Interface contacts:
Residue Q282 in chain B contacts residue R107 in chain A (closest heavy-atom distance 2.7 Å).
Residue K307 in chain B interacts with residue D197 in chain A (closest heavy-atom distance 2.7 Å).
Residue Q282 in chain B is in contact with residue S106 in chain A (closest heavy-atom distance 3.6 Å).
Residue K326 in chain B interacts with residue S136 in chain A (closest heavy-atom distance 3.2 Å).
Residue E152 in chain B interacts with residue D112 in chain A (closest heavy-atom distance 3.6 Å).
Residue G210 in chain B interacts with residue R107 in chain A (closest heavy-atom distance 3.4 Å).
Residue V100 in chain B is in contact with residue I140 in chain A (closest heavy-atom distance 3.3 Å).
Residue R289 in chain B is in contact with residue V56 in chain A (closest heavy-atom distance 3.5 Å).
Residue N316 in chain B interacts with residue I198 in chain A (closest heavy-atom distance 3.4 Å).
Residue K324 in chain B is in contact with residue I58 in chain A (closest heavy-atom distance 3.7 Å).
Residue W284 in chain B is in contact with residue E109 in chain A (closest heavy-atom distance 3.4 Å).
Residue D103 in chain B interacts with residue I140 in chain A (closest heavy-atom distance 2.7 Å).
Residue N68 in chain B is in contact with residue F192 in chain A (closest heavy-atom distance 3.6 Å).
Residue L70 in chain B contacts residue R142 in chain A (closest heavy-atom distance 2.8 Å).
Residue T209 in chain B contacts residue R107 in chain A (closest heavy-atom distance 3.6 Å).
Residue I306 in chain B is in contact with residue G194 in chain A (closest heavy-atom distance 3.5 Å).
Residue K326 in chain B contacts residue N150 in chain A (closest heavy-atom distance 2.5 Å).
Residue D103 in chain B contacts residue F139 in chain A (closest heavy-atom distance 3.5 Å).
Residue K326 in chain B interacts with residue V148 in chain A (closest heavy-atom distance 3.3 Å).
Residue M288 in chain B is in contact with residue R107 in chain A (closest heavy-atom distance 3.4 Å).
Residue S156 in chain B contacts residue K102 in chain A (closest heavy-atom distance 3.5 Å).
Residue S156 in chain B contacts residue Y116 in chain A (closest heavy-atom distance 3.7 Å).
Residue E107 in chain B interacts with residue R142 in chain A (closest heavy-atom distance 2.7 Å).
Residue N304 in chain B contacts residue G194 in chain A (closest heavy-atom distance 2.8 Å).
Residue K324 in chain B is in contact with residue E54 in chain A (closest heavy-atom distance 2.8 Å).
Residue S283 in chain B is in contact with residue R107 in chain A (closest heavy-atom distance 3.4 Å).
Residue G153 in chain B contacts residue D112 in chain A (closest heavy-atom distance 3.3 Å).
Residue K324 in chain B contacts residue V56 in chain A (closest heavy-atom distance 3.3 Å).
Residue N304 in chain B contacts residue D197 in chain A (closest heavy-atom distance 3.5 Å).
Residue H211 in chain B contacts residue E109 in chain A (closest heavy-atom distance 3.2 Å).
Residue S283 in chain B is in contact with residue V104 in chain A (closest heavy-atom distance 3.4 Å).
Residue E107 in chain B contacts residue I140 in chain A (closest heavy-atom distance 3.0 Å).
Residue F319 in chain B contacts residue L141 in chain A (closest heavy-atom distance 3.6 Å).
Residue K326 in chain B interacts with residue S70 in chain A (closest heavy-atom distance 3.1 Å).
Residue S283 in chain B contacts residue I105 in chain A (closest heavy-atom distance 3.3 Å).
Residue G101 in chain B contacts residue N182 in chain A (closest heavy-atom distance 3.0 Å).
Residue T71 in chain B is in contact with residue F192 in chain A (closest heavy-atom distance 3.5 Å).
Residue K307 in chain B interacts with residue S201 in chain A (closest heavy-atom distance 3.4 Å).
Residue E323 in chain B is in contact with residue S72 in chain A (closest heavy-atom distance 2.8 Å).
Residue Y325 in chain B is in contact with residue V56 in chain A (closest heavy-atom distance 3.6 Å).
Residue E107 in chain B interacts with residue F195 in chain A (closest heavy-atom distance 3.3 Å).
Residue Y63 in chain B contacts residue R142 in chain A (closest heavy-atom distance 3.2 Å).
Residue D103 in chain B is in contact with residue N182 in chain A (closest heavy-atom distance 2.9 Å).
Residue E107 in chain B interacts with residue L141 in chain A (closest heavy-atom distance 3.6 Å).
Residue D163 in chain B contacts residue R107 in chain A (closest heavy-atom distance 2.8 Å).
Residue E323 in chain B interacts with residue S70 in chain A (closest heavy-atom distance 3.2 Å).
Residue N106 in chain B interacts with residue L141 in chain A (closest heavy-atom distance 3.5 Å).
Residue N68 in chain B contacts residue R142 in chain A (closest heavy-atom distance 2.9 Å).
Residue E323 in chain B contacts residue V148 in chain A (closest heavy-atom distance 3.6 Å).
Residue W284 in chain B interacts with residue R107 in chain A (closest heavy-atom distance 3.1 Å).
Residue W284 in chain B is in contact with residue I105 in chain A (closest heavy-atom distance 2.7 Å).
Residue V242 in chain B contacts residue R107 in chain A (closest heavy-atom distance 3.5 Å).
Residue F109 in chain B interacts with residue F195 in chain A (closest heavy-atom distance 3.7 Å).
Residue E152 in chain B contacts residue N110 in chain A (closest heavy-atom distance 3.2 Å).
Residue N102 in chain B contacts residue N182 in chain A (closest heavy-atom distance 2.6 Å).
Residue H211 in chain B is in contact with residue R107 in chain A (closest heavy-atom distance 2.3 Å).
Residue W284 in chain B is in contact with residue P111 in chain A (closest heavy-atom distance 3.5 Å).
Residue D328 in chain B contacts residue V104 in chain A (closest heavy-atom distance 3.5 Å).
Residue Y105 in chain B is in contact with residue F139 in chain A (closest heavy-atom distance 3.4 Å).
Residue K324 in chain B is in contact with residue S70 in chain A (closest heavy-atom distance 2.8 Å).

Sequence of chain A:
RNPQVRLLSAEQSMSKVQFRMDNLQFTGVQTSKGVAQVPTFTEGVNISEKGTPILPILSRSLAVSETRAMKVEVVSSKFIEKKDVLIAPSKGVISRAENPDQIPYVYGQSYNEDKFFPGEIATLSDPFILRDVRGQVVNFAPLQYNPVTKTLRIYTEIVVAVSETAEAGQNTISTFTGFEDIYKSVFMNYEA

Sequence of chain B:
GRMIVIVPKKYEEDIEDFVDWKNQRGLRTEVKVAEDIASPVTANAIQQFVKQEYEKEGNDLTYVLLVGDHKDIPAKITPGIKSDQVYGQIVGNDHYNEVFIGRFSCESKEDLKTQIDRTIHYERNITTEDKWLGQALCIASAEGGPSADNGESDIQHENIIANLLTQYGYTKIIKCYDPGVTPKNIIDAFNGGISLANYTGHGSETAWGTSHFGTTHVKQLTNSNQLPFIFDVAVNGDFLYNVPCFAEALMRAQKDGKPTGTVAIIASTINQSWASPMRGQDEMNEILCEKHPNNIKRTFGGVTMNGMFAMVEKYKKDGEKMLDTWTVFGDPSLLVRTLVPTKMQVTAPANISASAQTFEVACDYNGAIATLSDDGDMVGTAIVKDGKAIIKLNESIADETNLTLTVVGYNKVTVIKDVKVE

The following describes two proteins that form a bound complex.